The following describes two proteins that form a bound complex.

Sequence of protein 2:
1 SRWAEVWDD

Residue-level contacts at the interface:
Residue V80 in protein 1 is in contact with residue W7 in protein 2 (closest heavy-atom distance 4.5 Å).
Residue V63 in protein 1 is in contact with residue V6 in protein 2 (closest heavy-atom distance 4.4 Å).
Residue L62 in protein 1 interacts with residue W3 in protein 2 (closest heavy-atom distance 4.5 Å).
Residue M84 in protein 1 interacts with residue W3 in protein 2 (closest heavy-atom distance 3.4 Å).
Residue V66 in protein 1 is in contact with residue W3 in protein 2 (closest heavy-atom distance 3.8 Å).
Residue Q83 in protein 1 is in contact with residue W7 in protein 2 (closest heavy-atom distance 3.5 Å).
Residue M244 in protein 1 is in contact with residue R2 in protein 2 (closest heavy-atom distance 3.4 Å).
Residue E59 in protein 1 is in contact with residue R2 in protein 2 (closest heavy-atom distance 2.9 Å).
Residue E247 in protein 1 contacts residue R2 in protein 2 (closest heavy-atom distance 4.4 Å).
Residue M244 in protein 1 contacts residue W3 in protein 2 (closest heavy-atom distance 3.5 Å).
Residue M84 in protein 1 contacts residue W7 in protein 2 (closest heavy-atom distance 3.6 Å).
Residue I248 in protein 1 contacts residue W3 in protein 2 (closest heavy-atom distance 4.0 Å).
Residue I87 in protein 1 interacts with residue W3 in protein 2 (closest heavy-atom distance 3.6 Å).
Residue F75 in protein 1 contacts residue W7 in protein 2 (closest heavy-atom distance 4.6 Å).
Residue E243 in protein 1 contacts residue R2 in protein 2 (closest heavy-atom distance 3.6 Å).
Residue V66 in protein 1 contacts residue V6 in protein 2 (closest heavy-atom distance 4.9 Å).
Residue I87 in protein 1 contacts residue W7 in protein 2 (closest heavy-atom distance 3.8 Å).
Residue E247 in protein 1 is in contact with residue W3 in protein 2 (closest heavy-atom distance 3.7 Å).
Residue K70 in protein 1 is in contact with residue W7 in protein 2 (closest heavy-atom distance 3.8 Å).
Residue V66 in protein 1 is in contact with residue W7 in protein 2 (closest heavy-atom distance 4.3 Å).
Residue M244 in protein 1 is in contact with residue V6 in protein 2 (closest heavy-atom distance 3.5 Å).
Residue E247 in protein 1 contacts residue S1 in protein 2 (closest heavy-atom distance 3.1 Å).
Residue Q88 in protein 1 interacts with residue W3 in protein 2 (closest heavy-atom distance 3.1 Å).

Sequence of protein 1:
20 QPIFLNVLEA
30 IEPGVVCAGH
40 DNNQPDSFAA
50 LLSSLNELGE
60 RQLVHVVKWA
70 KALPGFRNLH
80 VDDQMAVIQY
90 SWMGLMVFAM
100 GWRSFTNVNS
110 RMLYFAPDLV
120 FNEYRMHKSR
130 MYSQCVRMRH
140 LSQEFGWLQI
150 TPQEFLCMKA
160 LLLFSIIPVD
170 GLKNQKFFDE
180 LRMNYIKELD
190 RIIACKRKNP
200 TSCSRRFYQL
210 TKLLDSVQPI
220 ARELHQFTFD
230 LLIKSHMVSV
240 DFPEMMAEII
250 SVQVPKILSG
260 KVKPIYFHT